Sequence of protein 2:
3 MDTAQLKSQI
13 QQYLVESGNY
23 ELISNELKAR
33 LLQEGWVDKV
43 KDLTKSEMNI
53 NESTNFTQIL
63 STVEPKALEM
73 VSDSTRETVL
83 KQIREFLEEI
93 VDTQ

Sequence of protein 1:
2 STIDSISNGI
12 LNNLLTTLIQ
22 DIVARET

These two protein chains interact to form a complex.

Interface contacts:
Residue E90 in protein 2 contacts residue I4 in protein 1 (closest heavy-atom distance 4.4 Å).
Residue W38 in protein 2 contacts residue L16 in protein 1 (closest heavy-atom distance 4.2 Å).
Residue V65 in protein 2 contacts residue V24 in protein 1 (closest heavy-atom distance 3.7 Å).
Residue A69 in protein 2 contacts residue I20 in protein 1 (closest heavy-atom distance 3.4 Å).
Residue L62 in protein 2 contacts residue Q21 in protein 1 (closest heavy-atom distance 4.2 Å).
Residue L62 in protein 2 contacts residue I20 in protein 1 (closest heavy-atom distance 4.2 Å).
Residue I61 in protein 2 is in contact with residue V24 in protein 1 (closest heavy-atom distance 4.1 Å).
Residue K43 in protein 2 interacts with residue T28 in protein 1 (closest heavy-atom distance 4.1 Å).
Residue T46 in protein 2 contacts residue V24 in protein 1 (closest heavy-atom distance 4.0 Å).
Residue W38 in protein 2 interacts with residue L19 in protein 1 (closest heavy-atom distance 4.2 Å).
Residue L89 in protein 2 contacts residue I4 in protein 1 (closest heavy-atom distance 3.7 Å).
Residue R86 in protein 2 contacts residue I4 in protein 1 (closest heavy-atom distance 4.0 Å).
Residue L29 in protein 2 interacts with residue L16 in protein 1 (closest heavy-atom distance 3.7 Å).
Residue L70 in protein 2 is in contact with residue L16 in protein 1 (closest heavy-atom distance 3.7 Å).
Residue D94 in protein 2 is in contact with residue I4 in protein 1 (closest heavy-atom distance 4.4 Å).
Residue R78 in protein 2 interacts with residue L16 in protein 1 (closest heavy-atom distance 3.8 Å).
Residue V93 in protein 2 interacts with residue I4 in protein 1 (closest heavy-atom distance 3.5 Å).
Residue F58 in protein 2 contacts residue Q21 in protein 1 (closest heavy-atom distance 3.8 Å).
Residue V81 in protein 2 is in contact with residue L12 in protein 1 (closest heavy-atom distance 3.9 Å).
Residue L33 in protein 2 is in contact with residue L19 in protein 1 (closest heavy-atom distance 3.6 Å).
Residue I85 in protein 2 is in contact with residue I11 in protein 1 (closest heavy-atom distance 3.6 Å).
Residue Q96 in protein 2 is in contact with residue I4 in protein 1 (closest heavy-atom distance 3.4 Å).
Residue M50 in protein 2 is in contact with residue E27 in protein 1 (closest heavy-atom distance 3.2 Å).
Residue V65 in protein 2 contacts residue I20 in protein 1 (closest heavy-atom distance 4.3 Å).
Residue V42 in protein 2 is in contact with residue I20 in protein 1 (closest heavy-atom distance 4.5 Å).
Residue L70 in protein 2 contacts residue N13 in protein 1 (closest heavy-atom distance 3.4 Å).
Residue L82 in protein 2 interacts with residue N9 in protein 1 (closest heavy-atom distance 4.0 Å).
Residue L29 in protein 2 contacts residue L12 in protein 1 (closest heavy-atom distance 3.9 Å).
Residue K47 in protein 2 interacts with residue E27 in protein 1 (closest heavy-atom distance 4.5 Å).
Residue L70 in protein 2 interacts with residue T17 in protein 1 (closest heavy-atom distance 3.9 Å).
Residue L33 in protein 2 contacts residue L16 in protein 1 (closest heavy-atom distance 4.0 Å).
Residue I85 in protein 2 contacts residue L15 in protein 1 (closest heavy-atom distance 4.4 Å).
Residue T46 in protein 2 is in contact with residue E27 in protein 1 (closest heavy-atom distance 4.2 Å).
Residue V42 in protein 2 contacts residue I23 in protein 1 (closest heavy-atom distance 3.7 Å).
Residue R86 in protein 2 is in contact with residue D5 in protein 1 (closest heavy-atom distance 3.5 Å).
Residue W38 in protein 2 interacts with residue I20 in protein 1 (closest heavy-atom distance 3.5 Å).
Residue V73 in protein 2 contacts residue L16 in protein 1 (closest heavy-atom distance 3.9 Å).
Residue I85 in protein 2 interacts with residue S8 in protein 1 (closest heavy-atom distance 3.8 Å).
Residue L89 in protein 2 is in contact with residue I7 in protein 1 (closest heavy-atom distance 3.5 Å).
Residue E66 in protein 2 contacts residue T17 in protein 1 (closest heavy-atom distance 3.7 Å).
Residue F58 in protein 2 is in contact with residue A25 in protein 1 (closest heavy-atom distance 3.9 Å).
Residue T56 in protein 2 interacts with residue E27 in protein 1 (closest heavy-atom distance 3.6 Å).
Residue I85 in protein 2 contacts residue L12 in protein 1 (closest heavy-atom distance 3.8 Å).
Residue E66 in protein 2 interacts with residue I20 in protein 1 (closest heavy-atom distance 4.1 Å).
Residue R78 in protein 2 interacts with residue L12 in protein 1 (closest heavy-atom distance 3.7 Å).
Residue F58 in protein 2 interacts with residue V24 in protein 1 (closest heavy-atom distance 3.7 Å).
Residue K43 in protein 2 interacts with residue I23 in protein 1 (closest heavy-atom distance 3.8 Å).
Residue L70 in protein 2 contacts residue I20 in protein 1 (closest heavy-atom distance 3.9 Å).
Residue L29 in protein 2 contacts residue L15 in protein 1 (closest heavy-atom distance 3.7 Å).
Residue L89 in protein 2 interacts with residue S8 in protein 1 (closest heavy-atom distance 3.7 Å).
Residue W38 in protein 2 interacts with residue I23 in protein 1 (closest heavy-atom distance 4.1 Å).
Residue L82 in protein 2 interacts with residue L12 in protein 1 (closest heavy-atom distance 4.2 Å).
Residue T46 in protein 2 contacts residue I23 in protein 1 (closest heavy-atom distance 4.5 Å).
Residue K47 in protein 2 contacts residue T28 in protein 1 (closest heavy-atom distance 3.0 Å).
Residue S26 in protein 2 contacts residue L15 in protein 1 (closest heavy-atom distance 3.9 Å).
Residue R86 in protein 2 contacts residue S8 in protein 1 (closest heavy-atom distance 3.5 Å).
Residue L62 in protein 2 is in contact with residue V24 in protein 1 (closest heavy-atom distance 3.8 Å).
Residue L82 in protein 2 contacts residue S8 in protein 1 (closest heavy-atom distance 3.5 Å).
Residue R78 in protein 2 is in contact with residue N9 in protein 1 (closest heavy-atom distance 4.5 Å).
Residue V39 in protein 2 contacts residue I23 in protein 1 (closest heavy-atom distance 3.9 Å).